Sequence of protein 2:
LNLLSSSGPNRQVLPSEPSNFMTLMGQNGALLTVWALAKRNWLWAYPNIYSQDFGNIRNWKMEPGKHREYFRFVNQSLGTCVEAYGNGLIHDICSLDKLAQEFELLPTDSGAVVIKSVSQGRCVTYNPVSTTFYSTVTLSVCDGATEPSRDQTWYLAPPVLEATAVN

The following describes two proteins that form a bound complex.

Interface contacts:
Residue T75 in protein 1 contacts residue A204 in protein 2 (closest heavy-atom distance 3.7 Å).
Residue T75 in protein 1 contacts residue N206 in protein 2 (closest heavy-atom distance 3.8 Å).
Residue R245 in protein 1 interacts with residue L195 in protein 2 (closest heavy-atom distance 3.3 Å).
Residue L73 in protein 1 interacts with residue V205 in protein 2 (closest heavy-atom distance 3.9 Å).
Residue R245 in protein 1 interacts with residue N59 in protein 2 (closest heavy-atom distance 3.9 Å).
Residue E206 in protein 1 contacts residue L144 in protein 2 (closest heavy-atom distance 2.5 Å).
Residue R245 in protein 1 contacts residue F60 in protein 2 (closest heavy-atom distance 3.1 Å).
Residue R261 in protein 1 interacts with residue R111 in protein 2 (closest heavy-atom distance 3.8 Å).
Residue G236 in protein 1 contacts residue R107 in protein 2 (closest heavy-atom distance 3.6 Å).
Residue S77 in protein 1 is in contact with residue L42 in protein 2 (closest heavy-atom distance 4.0 Å).
Residue L241 in protein 1 interacts with residue L195 in protein 2 (closest heavy-atom distance 3.6 Å).
Residue L239 in protein 1 is in contact with residue F110 in protein 2 (closest heavy-atom distance 3.4 Å).
Residue R234 in protein 1 is in contact with residue R107 in protein 2 (closest heavy-atom distance 3.9 Å).
Residue R261 in protein 1 is in contact with residue E102 in protein 2 (closest heavy-atom distance 3.3 Å).
Residue G33 in protein 1 is in contact with residue N59 in protein 2 (closest heavy-atom distance 3.4 Å).
Residue R245 in protein 1 interacts with residue P197 in protein 2 (closest heavy-atom distance 3.2 Å).
Residue F253 in protein 1 is in contact with residue T147 in protein 2 (closest heavy-atom distance 3.8 Å).
Residue R210 in protein 1 interacts with residue S149 in protein 2 (closest heavy-atom distance 3.5 Å).
Residue Q35 in protein 1 interacts with residue M101 in protein 2 (closest heavy-atom distance 2.9 Å).
Residue E206 in protein 1 is in contact with residue L145 in protein 2 (closest heavy-atom distance 3.5 Å).
Residue E206 in protein 1 contacts residue E108 in protein 2 (closest heavy-atom distance 3.4 Å).
Residue G33 in protein 1 contacts residue S58 in protein 2 (closest heavy-atom distance 4.0 Å).
Residue Q35 in protein 1 is in contact with residue E102 in protein 2 (closest heavy-atom distance 3.5 Å).
Residue I235 in protein 1 is in contact with residue R107 in protein 2 (closest heavy-atom distance 3.4 Å).
Residue T75 in protein 1 contacts residue L53 in protein 2 (closest heavy-atom distance 3.6 Å).
Residue E233 in protein 1 interacts with residue R107 in protein 2 (closest heavy-atom distance 3.2 Å).
Residue T205 in protein 1 interacts with residue E108 in protein 2 (closest heavy-atom distance 2.5 Å).
Residue D260 in protein 1 interacts with residue R107 in protein 2 (closest heavy-atom distance 2.8 Å).
Residue T75 in protein 1 interacts with residue V205 in protein 2 (closest heavy-atom distance 3.6 Å).
Residue R210 in protein 1 is in contact with residue G150 in protein 2 (closest heavy-atom distance 3.6 Å).
Residue E34 in protein 1 contacts residue N59 in protein 2 (closest heavy-atom distance 2.9 Å).
Residue R210 in protein 1 is in contact with residue D148 in protein 2 (closest heavy-atom distance 3.1 Å).
Residue G74 in protein 1 is in contact with residue V205 in protein 2 (closest heavy-atom distance 3.1 Å).
Residue R28 in protein 1 interacts with residue V205 in protein 2 (closest heavy-atom distance 3.5 Å).
Residue Q247 in protein 1 contacts residue S149 in protein 2 (closest heavy-atom distance 2.9 Å).
Residue Q35 in protein 1 contacts residue P103 in protein 2 (closest heavy-atom distance 3.1 Å).
Residue E206 in protein 1 interacts with residue E143 in protein 2 (closest heavy-atom distance 3.6 Å).
Residue R261 in protein 1 is in contact with residue L135 in protein 2 (closest heavy-atom distance 3.8 Å).
Residue R245 in protein 1 is in contact with residue M61 in protein 2 (closest heavy-atom distance 3.7 Å).
Residue Q247 in protein 1 is in contact with residue G150 in protein 2 (closest heavy-atom distance 3.5 Å).
Residue R261 in protein 1 contacts residue P103 in protein 2 (closest heavy-atom distance 2.7 Å).
Residue S238 in protein 1 is in contact with residue F110 in protein 2 (closest heavy-atom distance 3.5 Å).
Residue R245 in protein 1 is in contact with residue S58 in protein 2 (closest heavy-atom distance 2.8 Å).
Residue R261 in protein 1 is in contact with residue G104 in protein 2 (closest heavy-atom distance 3.3 Å).
Residue S238 in protein 1 is in contact with residue E108 in protein 2 (closest heavy-atom distance 3.7 Å).
Residue P204 in protein 1 is in contact with residue E108 in protein 2 (closest heavy-atom distance 3.2 Å).
Residue N242 in protein 1 interacts with residue F110 in protein 2 (closest heavy-atom distance 3.6 Å).
Residue R78 in protein 1 interacts with residue L53 in protein 2 (closest heavy-atom distance 3.5 Å).
Residue L244 in protein 1 contacts residue L195 in protein 2 (closest heavy-atom distance 3.6 Å).
Residue F253 in protein 1 contacts residue P146 in protein 2 (closest heavy-atom distance 3.5 Å).
Residue N242 in protein 1 contacts residue M101 in protein 2 (closest heavy-atom distance 3.5 Å).
Residue S246 in protein 1 is in contact with residue L195 in protein 2 (closest heavy-atom distance 3.5 Å).
Residue L239 in protein 1 interacts with residue P146 in protein 2 (closest heavy-atom distance 3.8 Å).
Residue A237 in protein 1 is in contact with residue E108 in protein 2 (closest heavy-atom distance 3.4 Å).
Residue R245 in protein 1 is in contact with residue A196 in protein 2 (closest heavy-atom distance 3.8 Å).
Residue R78 in protein 1 is in contact with residue Q51 in protein 2 (closest heavy-atom distance 2.8 Å).
Residue L241 in protein 1 interacts with residue L144 in protein 2 (closest heavy-atom distance 3.6 Å).
Residue R78 in protein 1 is in contact with residue R50 in protein 2 (closest heavy-atom distance 3.2 Å).
Residue E206 in protein 1 interacts with residue P146 in protein 2 (closest heavy-atom distance 3.6 Å).
Residue L241 in protein 1 interacts with residue M101 in protein 2 (closest heavy-atom distance 3.7 Å).

Sequence of protein 1:
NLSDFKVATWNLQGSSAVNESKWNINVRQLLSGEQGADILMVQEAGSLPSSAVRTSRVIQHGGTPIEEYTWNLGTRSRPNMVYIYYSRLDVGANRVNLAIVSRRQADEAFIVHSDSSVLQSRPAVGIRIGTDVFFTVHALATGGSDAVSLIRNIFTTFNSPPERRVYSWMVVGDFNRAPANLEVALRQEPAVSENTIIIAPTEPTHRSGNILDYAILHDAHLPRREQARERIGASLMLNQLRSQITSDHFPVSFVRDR